Contacts between the two chains:
Residue H61 in protein 2 contacts residue G21 in protein 1 (closest heavy-atom distance 3.7 Å).
Residue L60 in protein 2 is in contact with residue R26 in protein 1 (closest heavy-atom distance 3.0 Å).
Residue P57 in protein 2 is in contact with residue A30 in protein 1 (closest heavy-atom distance 3.6 Å).
Residue L44 in protein 2 interacts with residue D46 in protein 1 (closest heavy-atom distance 3.7 Å).
Residue Y25 in protein 2 contacts residue N70 in protein 1 (closest heavy-atom distance 3.1 Å).
Residue H61 in protein 2 interacts with residue N20 in protein 1 (closest heavy-atom distance 3.8 Å).
Residue H61 in protein 2 interacts with residue P23 in protein 1 (closest heavy-atom distance 3.6 Å).
Residue H33 in protein 2 interacts with residue I13 in protein 1 (closest heavy-atom distance 3.8 Å).
Residue Y45 in protein 2 contacts residue L33 in protein 1 (closest heavy-atom distance 3.5 Å).
Residue P53 in protein 2 interacts with residue Y16 in protein 1 (closest heavy-atom distance 3.0 Å).
Residue F43 in protein 2 contacts residue L47 in protein 1 (closest heavy-atom distance 2.9 Å).
Residue D42 in protein 2 interacts with residue P49 in protein 1 (closest heavy-atom distance 3.5 Å).
Residue L52 in protein 2 is in contact with residue L29 in protein 1 (closest heavy-atom distance 3.8 Å).
Residue G54 in protein 2 is in contact with residue P18 in protein 1 (closest heavy-atom distance 3.8 Å).
Residue L60 in protein 2 is in contact with residue P23 in protein 1 (closest heavy-atom distance 3.5 Å).
Residue Y25 in protein 2 contacts residue K72 in protein 1 (closest heavy-atom distance 2.8 Å).
Residue T29 in protein 2 is in contact with residue S68 in protein 1 (closest heavy-atom distance 2.7 Å).
Residue P63 in protein 2 is in contact with residue R26 in protein 1 (closest heavy-atom distance 3.4 Å).
Residue H56 in protein 2 interacts with residue A30 in protein 1 (closest heavy-atom distance 3.4 Å).
Residue L44 in protein 2 is in contact with residue I45 in protein 1 (closest heavy-atom distance 3.3 Å).
Residue R38 in protein 2 contacts residue R50 in protein 1 (closest heavy-atom distance 2.7 Å).
Residue G31 in protein 2 is in contact with residue E66 in protein 1 (closest heavy-atom distance 2.9 Å).
Residue I35 in protein 2 contacts residue I13 in protein 1 (closest heavy-atom distance 3.6 Å).
Residue I35 in protein 2 is in contact with residue V60 in protein 1 (closest heavy-atom distance 3.5 Å).
Residue A36 in protein 2 is in contact with residue R48 in protein 1 (closest heavy-atom distance 3.2 Å).
Residue H33 in protein 2 is in contact with residue E66 in protein 1 (closest heavy-atom distance 3.4 Å).
Residue H33 in protein 2 interacts with residue T58 in protein 1 (closest heavy-atom distance 2.9 Å).
Residue H33 in protein 2 interacts with residue A56 in protein 1 (closest heavy-atom distance 2.9 Å).
Residue Y25 in protein 2 interacts with residue T71 in protein 1 (closest heavy-atom distance 3.3 Å).
Residue S30 in protein 2 interacts with residue E66 in protein 1 (closest heavy-atom distance 3.9 Å).
Residue I20 in protein 2 contacts residue N73 in protein 1 (closest heavy-atom distance 3.2 Å).
Residue H61 in protein 2 contacts residue R26 in protein 1 (closest heavy-atom distance 3.6 Å).
Residue P59 in protein 2 interacts with residue P23 in protein 1 (closest heavy-atom distance 3.8 Å).
Residue V32 in protein 2 contacts residue E54 in protein 1 (closest heavy-atom distance 3.5 Å).
Residue L52 in protein 2 contacts residue L47 in protein 1 (closest heavy-atom distance 3.6 Å).
Residue Y45 in protein 2 contacts residue P34 in protein 1 (closest heavy-atom distance 3.7 Å).
Residue H56 in protein 2 contacts residue R26 in protein 1 (closest heavy-atom distance 3.9 Å).
Residue T29 in protein 2 interacts with residue R67 in protein 1 (closest heavy-atom distance 3.4 Å).
Residue P57 in protein 2 is in contact with residue Q27 in protein 1 (closest heavy-atom distance 3.5 Å).
Residue Y25 in protein 2 is in contact with residue L74 in protein 1 (closest heavy-atom distance 3.7 Å).
Residue Y45 in protein 2 contacts residue I45 in protein 1 (closest heavy-atom distance 3.0 Å).
Residue V32 in protein 2 contacts residue S68 in protein 1 (closest heavy-atom distance 3.2 Å).
Residue G54 in protein 2 interacts with residue R26 in protein 1 (closest heavy-atom distance 3.2 Å).
Residue P53 in protein 2 contacts residue P18 in protein 1 (closest heavy-atom distance 3.8 Å).
Residue D42 in protein 2 contacts residue L47 in protein 1 (closest heavy-atom distance 3.5 Å).
Residue H33 in protein 2 is in contact with residue S15 in protein 1 (closest heavy-atom distance 3.0 Å).
Residue D34 in protein 2 interacts with residue R48 in protein 1 (closest heavy-atom distance 2.7 Å).
Residue P63 in protein 2 interacts with residue S19 in protein 1 (closest heavy-atom distance 3.2 Å).
Residue P59 in protein 2 contacts residue Q27 in protein 1 (closest heavy-atom distance 3.2 Å).
Residue H56 in protein 2 contacts residue Q27 in protein 1 (closest heavy-atom distance 3.4 Å).
Residue V32 in protein 2 is in contact with residue T58 in protein 1 (closest heavy-atom distance 3.5 Å).
Residue A55 in protein 2 is in contact with residue R26 in protein 1 (closest heavy-atom distance 3.8 Å).
Residue D42 in protein 2 is in contact with residue R48 in protein 1 (closest heavy-atom distance 3.0 Å).
Residue F43 in protein 2 is in contact with residue D46 in protein 1 (closest heavy-atom distance 3.6 Å).
Residue R28 in protein 2 contacts residue S68 in protein 1 (closest heavy-atom distance 3.8 Å).
Residue D42 in protein 2 contacts residue R50 in protein 1 (closest heavy-atom distance 3.1 Å).
Residue P37 in protein 2 contacts residue R48 in protein 1 (closest heavy-atom distance 3.5 Å).
Residue L58 in protein 2 is in contact with residue Q27 in protein 1 (closest heavy-atom distance 3.6 Å).
Residue H33 in protein 2 interacts with residue E54 in protein 1 (closest heavy-atom distance 3.6 Å).
Residue V32 in protein 2 interacts with residue A56 in protein 1 (closest heavy-atom distance 3.6 Å).

Sequence of protein 1:
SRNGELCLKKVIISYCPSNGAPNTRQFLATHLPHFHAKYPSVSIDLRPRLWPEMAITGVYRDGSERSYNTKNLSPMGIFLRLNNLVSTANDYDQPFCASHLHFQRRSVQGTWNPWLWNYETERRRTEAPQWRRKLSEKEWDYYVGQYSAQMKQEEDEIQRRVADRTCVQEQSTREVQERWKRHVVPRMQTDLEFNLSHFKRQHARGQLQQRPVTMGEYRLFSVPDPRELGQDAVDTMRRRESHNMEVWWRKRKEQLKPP

Sequence of protein 2:
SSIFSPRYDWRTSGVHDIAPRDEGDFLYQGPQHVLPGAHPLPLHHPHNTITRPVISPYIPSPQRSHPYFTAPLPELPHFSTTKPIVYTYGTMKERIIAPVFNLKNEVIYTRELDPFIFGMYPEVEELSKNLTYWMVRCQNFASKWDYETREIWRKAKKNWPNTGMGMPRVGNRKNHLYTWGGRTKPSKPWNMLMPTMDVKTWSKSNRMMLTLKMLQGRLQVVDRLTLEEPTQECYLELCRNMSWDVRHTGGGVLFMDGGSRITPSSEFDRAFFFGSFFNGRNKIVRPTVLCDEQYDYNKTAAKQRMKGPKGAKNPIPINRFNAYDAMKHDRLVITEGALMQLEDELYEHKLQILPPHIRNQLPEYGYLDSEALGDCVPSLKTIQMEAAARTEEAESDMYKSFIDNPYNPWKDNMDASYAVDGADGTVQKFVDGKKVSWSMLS

These two protein chains interact to form a complex.